These two protein chains interact to form a complex.

Sequence of chain B:
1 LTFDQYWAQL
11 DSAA

Residue-level contacts at the interface:
Residue I76 in chain A interacts with residue L10 in chain B (closest heavy-atom distance 4.2 Å).
Residue Q49 in chain A is in contact with residue Y6 in chain B (closest heavy-atom distance 4.3 Å).
Residue Q49 in chain A contacts residue T2 in chain B (closest heavy-atom distance 3.1 Å).
Residue I76 in chain A interacts with residue W7 in chain B (closest heavy-atom distance 4.8 Å).
Residue E2 in chain A contacts residue A14 in chain B (closest heavy-atom distance 4.9 Å).
Residue V70 in chain A is in contact with residue Y6 in chain B (closest heavy-atom distance 3.6 Å).
Residue Q49 in chain A contacts residue F3 in chain B (closest heavy-atom distance 2.8 Å).
Residue V52 in chain A interacts with residue F3 in chain B (closest heavy-atom distance 4.4 Å).
Residue Y44 in chain A contacts residue F3 in chain B (closest heavy-atom distance 3.9 Å).
Residue K28 in chain A interacts with residue A14 in chain B (closest heavy-atom distance 3.8 Å).
Residue G35 in chain A contacts residue W7 in chain B (closest heavy-atom distance 3.6 Å).
Residue L34 in chain A interacts with residue W7 in chain B (closest heavy-atom distance 3.6 Å).
Residue V70 in chain A is in contact with residue L10 in chain B (closest heavy-atom distance 4.5 Å).
Residue V70 in chain A contacts residue F3 in chain B (closest heavy-atom distance 4.1 Å).
Residue L31 in chain A interacts with residue W7 in chain B (closest heavy-atom distance 2.9 Å).
Residue I38 in chain A interacts with residue W7 in chain B (closest heavy-atom distance 3.8 Å).
Residue H50 in chain A interacts with residue Y6 in chain B (closest heavy-atom distance 3.7 Å).
Residue L31 in chain A interacts with residue L10 in chain B (closest heavy-atom distance 3.8 Å).
Residue F68 in chain A contacts residue W7 in chain B (closest heavy-atom distance 4.7 Å).
Residue H73 in chain A contacts residue Q9 in chain B (closest heavy-atom distance 3.6 Å).
Residue Q49 in chain A is in contact with residue L1 in chain B (closest heavy-atom distance 3.6 Å).
Residue G35 in chain A interacts with residue F3 in chain B (closest heavy-atom distance 3.9 Å).
Residue H73 in chain A contacts residue L10 in chain B (closest heavy-atom distance 3.8 Å).
Residue V70 in chain A contacts residue W7 in chain B (closest heavy-atom distance 3.8 Å).
Residue Y77 in chain A interacts with residue A14 in chain B (closest heavy-atom distance 3.1 Å).
Residue M39 in chain A contacts residue F3 in chain B (closest heavy-atom distance 3.9 Å).
Residue Y77 in chain A is in contact with residue A13 in chain B (closest heavy-atom distance 3.3 Å).
Residue L31 in chain A is in contact with residue A14 in chain B (closest heavy-atom distance 4.4 Å).
Residue L31 in chain A is in contact with residue D11 in chain B (closest heavy-atom distance 3.9 Å).
Residue K28 in chain A contacts residue D11 in chain B (closest heavy-atom distance 4.0 Å).
Residue F32 in chain A contacts residue W7 in chain B (closest heavy-atom distance 4.7 Å).
Residue Y77 in chain A interacts with residue L10 in chain B (closest heavy-atom distance 3.1 Å).
Residue K71 in chain A contacts residue Y6 in chain B (closest heavy-atom distance 3.8 Å).
Residue I38 in chain A interacts with residue F3 in chain B (closest heavy-atom distance 3.6 Å).
Residue M27 in chain A is in contact with residue A14 in chain B (closest heavy-atom distance 4.5 Å).
Residue H73 in chain A is in contact with residue Y6 in chain B (closest heavy-atom distance 4.9 Å).

Sequence of chain A:
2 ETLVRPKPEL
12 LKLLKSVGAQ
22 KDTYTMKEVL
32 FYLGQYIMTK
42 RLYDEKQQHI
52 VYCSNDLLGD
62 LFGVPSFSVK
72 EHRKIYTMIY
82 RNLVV